Residue-level contacts at the interface:
Residue A101 in the second protein contacts residue D337 in the first protein (closest heavy-atom distance 4.1 Å).
Residue W122 in the second protein contacts residue A191 in the first protein (closest heavy-atom distance 3.5 Å).
Residue W122 in the second protein is in contact with residue A152 in the first protein (closest heavy-atom distance 4.5 Å).
Residue L113 in the second protein is in contact with residue L176 in the first protein (closest heavy-atom distance 4.8 Å).
Residue V120 in the second protein interacts with residue T151 in the first protein (closest heavy-atom distance 3.8 Å).
Residue L113 in the second protein is in contact with residue G175 in the first protein (closest heavy-atom distance 3.6 Å).
Residue A108 in the second protein interacts with residue K353 in the first protein (closest heavy-atom distance 4.8 Å).
Residue H133 in the second protein is in contact with residue T151 in the first protein (closest heavy-atom distance 4.7 Å).
Residue A101 in the second protein interacts with residue A332 in the first protein (closest heavy-atom distance 3.5 Å).
Residue V120 in the second protein interacts with residue M155 in the first protein (closest heavy-atom distance 4.0 Å).
Residue Q117 in the second protein is in contact with residue E186 in the first protein (closest heavy-atom distance 3.3 Å).
Residue V120 in the second protein contacts residue S149 in the first protein (closest heavy-atom distance 4.1 Å).
Residue W122 in the second protein contacts residue F146 in the first protein (closest heavy-atom distance 3.4 Å).
Residue L104 in the second protein contacts residue N352 in the first protein (closest heavy-atom distance 4.7 Å).
Residue I121 in the second protein contacts residue T151 in the first protein (closest heavy-atom distance 4.8 Å).
Residue G124 in the second protein is in contact with residue Q185 in the first protein (closest heavy-atom distance 4.7 Å).
Residue Q105 in the second protein is in contact with residue A332 in the first protein (closest heavy-atom distance 3.6 Å).
Residue W122 in the second protein is in contact with residue L148 in the first protein (closest heavy-atom distance 3.8 Å).
Residue W122 in the second protein is in contact with residue S188 in the first protein (closest heavy-atom distance 4.2 Å).
Residue Q109 in the second protein contacts residue G354 in the first protein (closest heavy-atom distance 3.2 Å).
Residue L112 in the second protein contacts residue G354 in the first protein (closest heavy-atom distance 4.6 Å).
Residue W122 in the second protein is in contact with residue M192 in the first protein (closest heavy-atom distance 4.0 Å).
Residue P96 in the second protein contacts residue K353 in the first protein (closest heavy-atom distance 4.3 Å).
Residue R110 in the second protein is in contact with residue D182 in the first protein (closest heavy-atom distance 4.9 Å).
Residue E195 in the second protein is in contact with residue L148 in the first protein (closest heavy-atom distance 4.7 Å).
Residue A101 in the second protein is in contact with residue K353 in the first protein (closest heavy-atom distance 3.9 Å).
Residue Q109 in the second protein interacts with residue G175 in the first protein (closest heavy-atom distance 4.7 Å).
Residue V120 in the second protein is in contact with residue A152 in the first protein (closest heavy-atom distance 3.4 Å).
Residue E123 in the second protein contacts residue Q185 in the first protein (closest heavy-atom distance 4.6 Å).
Residue Q105 in the second protein contacts residue G330 in the first protein (closest heavy-atom distance 3.9 Å).
Residue Q117 in the second protein interacts with residue Q185 in the first protein (closest heavy-atom distance 3.0 Å).
Residue L113 in the second protein interacts with residue E186 in the first protein (closest heavy-atom distance 3.9 Å).
Residue L116 in the second protein is in contact with residue M187 in the first protein (closest heavy-atom distance 4.1 Å).
Residue E195 in the second protein is in contact with residue A150 in the first protein (closest heavy-atom distance 3.8 Å).
Residue W122 in the second protein interacts with residue Q185 in the first protein (closest heavy-atom distance 4.1 Å).
Residue I121 in the second protein is in contact with residue S149 in the first protein (closest heavy-atom distance 2.7 Å).
Residue Q109 in the second protein interacts with residue H174 in the first protein (closest heavy-atom distance 3.0 Å).
Residue W122 in the second protein contacts residue M187 in the first protein (closest heavy-atom distance 3.5 Å).
Residue Q105 in the second protein contacts residue L355 in the first protein (closest heavy-atom distance 3.4 Å).
Residue L104 in the second protein is in contact with residue K353 in the first protein (closest heavy-atom distance 3.9 Å).
Residue L113 in the second protein interacts with residue M187 in the first protein (closest heavy-atom distance 4.3 Å).
Residue Q105 in the second protein interacts with residue F340 in the first protein (closest heavy-atom distance 3.3 Å).
Residue A101 in the second protein contacts residue G336 in the first protein (closest heavy-atom distance 3.5 Å).
Residue E195 in the second protein is in contact with residue S149 in the first protein (closest heavy-atom distance 4.0 Å).
Residue Q109 in the second protein is in contact with residue L355 in the first protein (closest heavy-atom distance 4.3 Å).
Residue E102 in the second protein is in contact with residue K333 in the first protein (closest heavy-atom distance 3.7 Å).
Residue L113 in the second protein contacts residue P177 in the first protein (closest heavy-atom distance 4.2 Å).
Residue Q117 in the second protein interacts with residue M187 in the first protein (closest heavy-atom distance 3.2 Å).
Residue A108 in the second protein is in contact with residue G354 in the first protein (closest heavy-atom distance 4.0 Å).
Residue E123 in the second protein interacts with residue K147 in the first protein (closest heavy-atom distance 2.8 Å).
Residue Q109 in the second protein contacts residue P356 in the first protein (closest heavy-atom distance 4.8 Å).
Residue A101 in the second protein interacts with residue F340 in the first protein (closest heavy-atom distance 3.8 Å).
Residue E123 in the second protein contacts residue L148 in the first protein (closest heavy-atom distance 4.7 Å).
Residue Q105 in the second protein interacts with residue K353 in the first protein (closest heavy-atom distance 2.8 Å).
Residue R110 in the second protein contacts residue E186 in the first protein (closest heavy-atom distance 4.5 Å).
Residue W122 in the second protein is in contact with residue E186 in the first protein (closest heavy-atom distance 4.3 Å).
Residue E123 in the second protein contacts residue F146 in the first protein (closest heavy-atom distance 3.1 Å).
Residue E102 in the second protein contacts residue A332 in the first protein (closest heavy-atom distance 3.7 Å).
Residue Q105 in the second protein is in contact with residue G354 in the first protein (closest heavy-atom distance 3.7 Å).
Residue V120 in the second protein contacts residue M187 in the first protein (closest heavy-atom distance 3.7 Å).

Sequence of the second protein:
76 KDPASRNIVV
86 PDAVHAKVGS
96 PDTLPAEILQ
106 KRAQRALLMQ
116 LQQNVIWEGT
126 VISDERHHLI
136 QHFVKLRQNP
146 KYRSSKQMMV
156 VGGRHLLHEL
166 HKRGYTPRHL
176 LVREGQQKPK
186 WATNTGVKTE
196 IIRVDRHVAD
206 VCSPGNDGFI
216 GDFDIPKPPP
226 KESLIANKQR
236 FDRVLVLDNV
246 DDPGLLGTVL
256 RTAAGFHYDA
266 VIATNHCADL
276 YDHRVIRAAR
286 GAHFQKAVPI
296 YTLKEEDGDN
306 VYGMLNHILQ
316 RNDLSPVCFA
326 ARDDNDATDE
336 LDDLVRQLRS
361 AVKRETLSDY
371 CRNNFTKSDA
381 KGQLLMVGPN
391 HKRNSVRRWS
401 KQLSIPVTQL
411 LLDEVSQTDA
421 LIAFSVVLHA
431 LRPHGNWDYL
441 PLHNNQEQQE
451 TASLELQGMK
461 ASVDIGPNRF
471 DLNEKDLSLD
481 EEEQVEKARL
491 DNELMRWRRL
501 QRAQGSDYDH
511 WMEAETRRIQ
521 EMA

Sequence of the first protein:
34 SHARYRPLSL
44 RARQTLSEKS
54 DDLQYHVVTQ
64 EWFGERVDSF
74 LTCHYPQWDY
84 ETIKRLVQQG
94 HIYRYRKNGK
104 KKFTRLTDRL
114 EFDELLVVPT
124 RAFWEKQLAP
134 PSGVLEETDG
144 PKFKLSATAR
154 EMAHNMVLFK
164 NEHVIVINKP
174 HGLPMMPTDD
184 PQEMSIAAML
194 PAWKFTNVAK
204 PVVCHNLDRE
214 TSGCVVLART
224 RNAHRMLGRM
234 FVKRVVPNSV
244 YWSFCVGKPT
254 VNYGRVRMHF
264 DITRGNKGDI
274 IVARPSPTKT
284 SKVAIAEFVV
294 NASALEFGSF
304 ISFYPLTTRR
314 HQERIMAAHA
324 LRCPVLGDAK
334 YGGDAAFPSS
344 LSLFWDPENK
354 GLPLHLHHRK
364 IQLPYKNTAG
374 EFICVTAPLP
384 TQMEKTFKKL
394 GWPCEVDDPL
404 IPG

These two protein chains interact to form a complex.